These two protein chains interact to form a complex.

Sequence of protein 2:
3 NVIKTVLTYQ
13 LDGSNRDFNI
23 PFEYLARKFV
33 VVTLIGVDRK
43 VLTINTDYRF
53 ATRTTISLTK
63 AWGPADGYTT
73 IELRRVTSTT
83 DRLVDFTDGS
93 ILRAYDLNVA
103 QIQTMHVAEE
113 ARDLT

Interface contacts:
Residue N7 in protein 1 is in contact with residue R55 in protein 2 (closest heavy-atom distance 3.3 Å).
Residue Y4 in protein 1 contacts residue Y97 in protein 2 (closest heavy-atom distance 3.5 Å).
Residue V8 in protein 1 is in contact with residue Y26 in protein 2 (closest heavy-atom distance 4.2 Å).
Residue D5 in protein 1 is in contact with residue R29 in protein 2 (closest heavy-atom distance 4.3 Å).
Residue D5 in protein 1 interacts with residue R55 in protein 2 (closest heavy-atom distance 3.1 Å).
Residue V8 in protein 1 is in contact with residue I104 in protein 2 (closest heavy-atom distance 3.6 Å).
Residue D5 in protein 1 interacts with residue A28 in protein 2 (closest heavy-atom distance 4.4 Å).
Residue V8 in protein 1 is in contact with residue L27 in protein 2 (closest heavy-atom distance 4.3 Å).
Residue E9 in protein 1 contacts residue E25 in protein 2 (closest heavy-atom distance 4.0 Å).
Residue D5 in protein 1 contacts residue Y26 in protein 2 (closest heavy-atom distance 3.1 Å).
Residue N7 in protein 1 contacts residue F24 in protein 2 (closest heavy-atom distance 4.1 Å).
Residue N7 in protein 1 contacts residue T56 in protein 2 (closest heavy-atom distance 2.9 Å).
Residue M6 in protein 1 interacts with residue R55 in protein 2 (closest heavy-atom distance 3.1 Å).
Residue M6 in protein 1 is in contact with residue Y26 in protein 2 (closest heavy-atom distance 3.9 Å).
Residue M6 in protein 1 is in contact with residue Y97 in protein 2 (closest heavy-atom distance 3.1 Å).
Residue N7 in protein 1 contacts residue I22 in protein 2 (closest heavy-atom distance 4.5 Å).
Residue M6 in protein 1 contacts residue L27 in protein 2 (closest heavy-atom distance 2.9 Å).
Residue V8 in protein 1 interacts with residue E25 in protein 2 (closest heavy-atom distance 4.5 Å).
Residue N7 in protein 1 is in contact with residue Y26 in protein 2 (closest heavy-atom distance 3.2 Å).
Residue D5 in protein 1 contacts residue L27 in protein 2 (closest heavy-atom distance 4.4 Å).
Residue D5 in protein 1 contacts residue F52 in protein 2 (closest heavy-atom distance 3.9 Å).
Residue N7 in protein 1 interacts with residue E25 in protein 2 (closest heavy-atom distance 4.2 Å).
Residue M6 in protein 1 interacts with residue V101 in protein 2 (closest heavy-atom distance 3.9 Å).

Sequence of protein 1:
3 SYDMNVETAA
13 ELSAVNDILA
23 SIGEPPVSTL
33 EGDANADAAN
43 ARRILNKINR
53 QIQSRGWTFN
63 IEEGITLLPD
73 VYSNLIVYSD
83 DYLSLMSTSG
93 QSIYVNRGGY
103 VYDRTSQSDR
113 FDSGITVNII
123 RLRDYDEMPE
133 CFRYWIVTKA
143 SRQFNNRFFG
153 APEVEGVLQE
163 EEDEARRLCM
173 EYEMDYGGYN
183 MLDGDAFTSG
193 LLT